Sequence of protein 2:
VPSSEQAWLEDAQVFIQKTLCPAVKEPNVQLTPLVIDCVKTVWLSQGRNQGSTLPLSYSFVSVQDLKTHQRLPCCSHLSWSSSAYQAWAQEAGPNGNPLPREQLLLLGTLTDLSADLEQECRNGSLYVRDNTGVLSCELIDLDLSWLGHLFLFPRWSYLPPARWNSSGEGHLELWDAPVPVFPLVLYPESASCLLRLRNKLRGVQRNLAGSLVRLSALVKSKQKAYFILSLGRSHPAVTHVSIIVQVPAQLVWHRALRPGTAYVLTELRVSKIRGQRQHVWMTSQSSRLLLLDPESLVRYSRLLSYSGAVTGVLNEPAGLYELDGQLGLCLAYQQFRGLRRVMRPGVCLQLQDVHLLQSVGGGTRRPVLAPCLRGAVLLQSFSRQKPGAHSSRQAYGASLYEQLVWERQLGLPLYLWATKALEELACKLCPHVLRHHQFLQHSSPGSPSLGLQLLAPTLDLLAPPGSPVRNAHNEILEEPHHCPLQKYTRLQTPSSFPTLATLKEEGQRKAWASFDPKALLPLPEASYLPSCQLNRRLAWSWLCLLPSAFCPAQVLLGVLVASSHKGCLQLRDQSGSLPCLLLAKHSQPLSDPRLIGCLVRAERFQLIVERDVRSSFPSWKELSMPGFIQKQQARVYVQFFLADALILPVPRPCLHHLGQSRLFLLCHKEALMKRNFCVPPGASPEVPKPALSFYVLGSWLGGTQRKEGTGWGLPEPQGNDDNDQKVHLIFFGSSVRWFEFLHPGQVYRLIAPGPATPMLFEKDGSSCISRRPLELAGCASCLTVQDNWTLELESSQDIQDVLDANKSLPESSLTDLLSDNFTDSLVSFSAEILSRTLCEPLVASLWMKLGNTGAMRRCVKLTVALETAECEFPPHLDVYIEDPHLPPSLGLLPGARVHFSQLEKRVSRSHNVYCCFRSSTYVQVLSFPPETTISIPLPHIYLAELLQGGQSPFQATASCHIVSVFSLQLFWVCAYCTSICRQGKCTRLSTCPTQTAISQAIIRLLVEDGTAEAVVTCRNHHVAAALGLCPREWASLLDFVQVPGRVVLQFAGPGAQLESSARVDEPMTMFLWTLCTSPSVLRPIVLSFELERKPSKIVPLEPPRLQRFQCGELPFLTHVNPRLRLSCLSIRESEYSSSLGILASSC

Contacts between the two chains:
Residue S1213 in protein 2 contacts residue G99 in protein 1 (closest heavy-atom distance 4.9 Å).
Residue I1216 in protein 2 is in contact with residue E98 in protein 1 (closest heavy-atom distance 4.0 Å).
Residue S1213 in protein 2 is in contact with residue M100 in protein 1 (closest heavy-atom distance 3.2 Å).
Residue S1211 in protein 2 interacts with residue M100 in protein 1 (closest heavy-atom distance 4.5 Å).
Residue S1213 in protein 2 interacts with residue E98 in protein 1 (closest heavy-atom distance 4.2 Å).

These two protein chains interact to form a complex.

Sequence of protein 1:
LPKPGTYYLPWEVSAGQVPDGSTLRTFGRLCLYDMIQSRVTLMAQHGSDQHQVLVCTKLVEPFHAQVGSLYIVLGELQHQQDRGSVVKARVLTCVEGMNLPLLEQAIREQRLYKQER